This data describes a binding interaction between two proteins.

Sequence of chain A:
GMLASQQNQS

Interface contacts:
Residue G25 in chain B is in contact with residue L3 in chain A (closest heavy-atom distance 5.0 Å).
Residue S23 in chain B contacts residue S5 in chain A (closest heavy-atom distance 4.5 Å).
Residue Q21 in chain B interacts with residue N8 in chain A (closest heavy-atom distance 4.2 Å).
Residue M26 in chain B interacts with residue L3 in chain A (closest heavy-atom distance 3.7 Å).
Residue Q21 in chain B is in contact with residue Q9 in chain A (closest heavy-atom distance 3.3 Å).
Residue Q21 in chain B is in contact with residue Q7 in chain A (closest heavy-atom distance 3.8 Å).
Residue S22 in chain B is in contact with residue Q7 in chain A (closest heavy-atom distance 2.5 Å).
Residue W24 in chain B is in contact with residue S5 in chain A (closest heavy-atom distance 3.3 Å).
Residue S23 in chain B contacts residue Q7 in chain A (closest heavy-atom distance 4.2 Å).

Sequence of chain B:
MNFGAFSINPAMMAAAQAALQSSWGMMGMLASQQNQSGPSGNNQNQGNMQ